Residue-level contacts at the interface:
Residue T194 in protein 1 is in contact with residue W1 in protein 2 (closest heavy-atom distance 3.8 Å).
Residue Q246 in protein 1 is in contact with residue A3 in protein 2 (closest heavy-atom distance 4.5 Å).
Residue F200 in protein 1 contacts residue A3 in protein 2 (closest heavy-atom distance 4.8 Å).
Residue Y198 in protein 1 interacts with residue A3 in protein 2 (closest heavy-atom distance 3.1 Å).
Residue S199 in protein 1 interacts with residue C5 in protein 2 (closest heavy-atom distance 4.0 Å).
Residue L242 in protein 1 contacts residue A3 in protein 2 (closest heavy-atom distance 4.2 Å).
Residue I248 in protein 1 interacts with residue A3 in protein 2 (closest heavy-atom distance 4.0 Å).
Residue G197 in protein 1 is in contact with residue A3 in protein 2 (closest heavy-atom distance 3.8 Å).
Residue Y198 in protein 1 contacts residue W1 in protein 2 (closest heavy-atom distance 4.3 Å).
Residue G197 in protein 1 is in contact with residue W1 in protein 2 (closest heavy-atom distance 2.7 Å).
Residue S199 in protein 1 is in contact with residue W1 in protein 2 (closest heavy-atom distance 3.6 Å).
Residue S199 in protein 1 contacts residue A3 in protein 2 (closest heavy-atom distance 2.9 Å).

The following describes two proteins that form a bound complex.

Sequence of protein 2:
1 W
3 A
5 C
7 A

Sequence of protein 1:
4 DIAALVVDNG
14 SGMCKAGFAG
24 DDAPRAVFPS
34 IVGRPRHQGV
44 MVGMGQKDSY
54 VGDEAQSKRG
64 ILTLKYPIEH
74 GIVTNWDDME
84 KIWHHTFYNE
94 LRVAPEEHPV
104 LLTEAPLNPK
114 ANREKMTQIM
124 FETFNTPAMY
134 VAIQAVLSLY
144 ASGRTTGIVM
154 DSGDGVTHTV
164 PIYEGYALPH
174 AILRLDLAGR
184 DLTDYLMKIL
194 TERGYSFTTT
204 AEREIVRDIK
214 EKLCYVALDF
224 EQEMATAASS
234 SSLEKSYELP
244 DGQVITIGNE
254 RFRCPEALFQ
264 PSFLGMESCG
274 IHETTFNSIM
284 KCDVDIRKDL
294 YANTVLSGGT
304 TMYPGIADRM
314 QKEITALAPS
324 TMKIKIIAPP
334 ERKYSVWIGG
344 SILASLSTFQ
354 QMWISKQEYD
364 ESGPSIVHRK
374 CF